Sequence of chain A:
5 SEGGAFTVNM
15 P

Interface contacts:
Residue Y370 in chain B contacts residue A9 in chain A (closest heavy-atom distance 4.5 Å).
Residue T469 in chain B is in contact with residue M14 in chain A (closest heavy-atom distance 3.9 Å).
Residue N447 in chain B contacts residue E6 in chain A (closest heavy-atom distance 4.8 Å).
Residue T469 in chain B contacts residue V12 in chain A (closest heavy-atom distance 3.3 Å).
Residue V374 in chain B contacts residue S5 in chain A (closest heavy-atom distance 3.2 Å).
Residue N467 in chain B is in contact with residue P15 in chain A (closest heavy-atom distance 4.0 Å).
Residue V471 in chain B interacts with residue V12 in chain A (closest heavy-atom distance 4.8 Å).
Residue S440 in chain B contacts residue V12 in chain A (closest heavy-atom distance 4.2 Å).
Residue Q445 in chain B is in contact with residue G7 in chain A (closest heavy-atom distance 4.8 Å).
Residue T458 in chain B interacts with residue A9 in chain A (closest heavy-atom distance 4.0 Å).
Residue V374 in chain B interacts with residue E6 in chain A (closest heavy-atom distance 3.9 Å).
Residue F462 in chain B is in contact with residue P15 in chain A (closest heavy-atom distance 4.7 Å).
Residue I364 in chain B interacts with residue A9 in chain A (closest heavy-atom distance 4.0 Å).
Residue V471 in chain B is in contact with residue F10 in chain A (closest heavy-atom distance 3.5 Å).
Residue I371 in chain B is in contact with residue E6 in chain A (closest heavy-atom distance 4.2 Å).
Residue M459 in chain B is in contact with residue F10 in chain A (closest heavy-atom distance 3.9 Å).
Residue N447 in chain B is in contact with residue S5 in chain A (closest heavy-atom distance 4.7 Å).
Residue P367 in chain B interacts with residue F10 in chain A (closest heavy-atom distance 3.4 Å).
Residue G372 in chain B is in contact with residue G7 in chain A (closest heavy-atom distance 2.7 Å).
Residue E377 in chain B contacts residue G7 in chain A (closest heavy-atom distance 4.4 Å).
Residue G368 in chain B is in contact with residue T11 in chain A (closest heavy-atom distance 4.4 Å).
Residue G460 in chain B is in contact with residue F10 in chain A (closest heavy-atom distance 3.6 Å).
Residue G372 in chain B interacts with residue E6 in chain A (closest heavy-atom distance 3.7 Å).
Residue N373 in chain B interacts with residue G7 in chain A (closest heavy-atom distance 4.8 Å).
Residue F462 in chain B is in contact with residue N13 in chain A (closest heavy-atom distance 4.8 Å).
Residue V471 in chain B contacts residue A9 in chain A (closest heavy-atom distance 3.5 Å).
Residue Y370 in chain B is in contact with residue G7 in chain A (closest heavy-atom distance 3.7 Å).
Residue G372 in chain B interacts with residue G8 in chain A (closest heavy-atom distance 4.9 Å).
Residue Y370 in chain B interacts with residue G8 in chain A (closest heavy-atom distance 3.8 Å).
Residue G372 in chain B contacts residue S5 in chain A (closest heavy-atom distance 3.3 Å).
Residue A443 in chain B contacts residue F10 in chain A (closest heavy-atom distance 4.5 Å).
Residue V374 in chain B interacts with residue G7 in chain A (closest heavy-atom distance 4.5 Å).
Residue P367 in chain B is in contact with residue T11 in chain A (closest heavy-atom distance 4.8 Å).
Residue I371 in chain B interacts with residue G7 in chain A (closest heavy-atom distance 3.8 Å).
Residue T469 in chain B interacts with residue N13 in chain A (closest heavy-atom distance 4.1 Å).
Residue P367 in chain B contacts residue A9 in chain A (closest heavy-atom distance 3.6 Å).
Residue N373 in chain B contacts residue S5 in chain A (closest heavy-atom distance 3.5 Å).
Residue N467 in chain B is in contact with residue M14 in chain A (closest heavy-atom distance 3.5 Å).
Residue T468 in chain B contacts residue M14 in chain A (closest heavy-atom distance 4.4 Å).
Residue T458 in chain B interacts with residue F10 in chain A (closest heavy-atom distance 3.4 Å).
Residue F462 in chain B contacts residue M14 in chain A (closest heavy-atom distance 4.5 Å).
Residue G441 in chain B is in contact with residue F10 in chain A (closest heavy-atom distance 4.6 Å).
Residue Q445 in chain B is in contact with residue E6 in chain A (closest heavy-atom distance 2.9 Å).
Residue T375 in chain B contacts residue S5 in chain A (closest heavy-atom distance 4.3 Å).
Residue T458 in chain B is in contact with residue G8 in chain A (closest heavy-atom distance 3.4 Å).

Sequence of chain B:
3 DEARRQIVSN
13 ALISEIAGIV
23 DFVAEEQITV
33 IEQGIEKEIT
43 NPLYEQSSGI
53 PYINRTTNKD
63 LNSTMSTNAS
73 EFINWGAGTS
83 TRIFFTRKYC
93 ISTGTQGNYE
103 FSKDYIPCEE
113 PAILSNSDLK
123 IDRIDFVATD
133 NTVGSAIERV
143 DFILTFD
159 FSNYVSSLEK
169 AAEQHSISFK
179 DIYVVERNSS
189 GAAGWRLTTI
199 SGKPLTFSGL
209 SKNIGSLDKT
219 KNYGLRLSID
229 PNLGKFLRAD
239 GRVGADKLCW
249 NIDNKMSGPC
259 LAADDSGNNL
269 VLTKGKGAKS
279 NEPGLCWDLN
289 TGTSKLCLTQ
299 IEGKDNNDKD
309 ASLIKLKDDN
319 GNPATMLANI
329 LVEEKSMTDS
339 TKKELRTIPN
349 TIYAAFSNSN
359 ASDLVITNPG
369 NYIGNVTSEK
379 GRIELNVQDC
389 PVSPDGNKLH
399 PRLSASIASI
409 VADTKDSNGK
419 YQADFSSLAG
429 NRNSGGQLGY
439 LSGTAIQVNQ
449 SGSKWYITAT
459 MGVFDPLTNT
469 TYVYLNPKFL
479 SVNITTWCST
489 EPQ

The following describes two proteins that form a bound complex.